Sequence of the first protein:
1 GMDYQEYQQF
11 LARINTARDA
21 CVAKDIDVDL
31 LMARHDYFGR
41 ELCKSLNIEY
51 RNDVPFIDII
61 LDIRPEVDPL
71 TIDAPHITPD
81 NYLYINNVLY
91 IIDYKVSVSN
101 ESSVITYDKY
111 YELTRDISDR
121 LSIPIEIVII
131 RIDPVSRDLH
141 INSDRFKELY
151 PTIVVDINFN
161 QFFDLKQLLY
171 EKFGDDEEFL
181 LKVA

Residue-level contacts at the interface:
Residue N100 in the second protein interacts with residue L181 in the first protein (closest heavy-atom distance 3.9 Å).
Residue S136 in the second protein is in contact with residue Q167 in the first protein (closest heavy-atom distance 3.8 Å).
Residue Y170 in the second protein is in contact with residue H140 in the first protein (closest heavy-atom distance 3.3 Å).
Residue L180 in the second protein contacts residue N142 in the first protein (closest heavy-atom distance 4.0 Å).
Residue K147 in the second protein is in contact with residue L180 in the first protein (closest heavy-atom distance 4.3 Å).
Residue N142 in the second protein interacts with residue E177 in the first protein (closest heavy-atom distance 3.2 Å).
Residue L180 in the second protein is in contact with residue I141 in the first protein (closest heavy-atom distance 3.2 Å).
Residue K147 in the second protein contacts residue G174 in the first protein (closest heavy-atom distance 4.0 Å).
Residue K182 in the second protein interacts with residue N100 in the first protein (closest heavy-atom distance 3.1 Å).
Residue S136 in the second protein interacts with residue F163 in the first protein (closest heavy-atom distance 3.8 Å).
Residue Q167 in the second protein interacts with residue S136 in the first protein (closest heavy-atom distance 3.8 Å).
Residue D175 in the second protein is in contact with residue D144 in the first protein (closest heavy-atom distance 3.7 Å).
Residue F179 in the second protein contacts residue N100 in the first protein (closest heavy-atom distance 4.1 Å).
Residue N100 in the second protein contacts residue K24 in the first protein (closest heavy-atom distance 3.6 Å).
Residue L181 in the second protein contacts residue N142 in the first protein (closest heavy-atom distance 3.7 Å).
Residue S103 in the second protein contacts residue L181 in the first protein (closest heavy-atom distance 4.3 Å).
Residue K24 in the second protein contacts residue N100 in the first protein (closest heavy-atom distance 3.5 Å).
Residue Y170 in the second protein contacts residue R131 in the first protein (closest heavy-atom distance 3.8 Å).
Residue D144 in the second protein contacts residue E177 in the first protein (closest heavy-atom distance 3.9 Å).
Residue D133 in the second protein is in contact with residue K166 in the first protein (closest heavy-atom distance 3.3 Å).
Residue D175 in the second protein is in contact with residue K147 in the first protein (closest heavy-atom distance 3.2 Å).
Residue L180 in the second protein contacts residue H140 in the first protein (closest heavy-atom distance 4.4 Å).
Residue E177 in the second protein interacts with residue D144 in the first protein (closest heavy-atom distance 3.8 Å).
Residue S143 in the second protein is in contact with residue E177 in the first protein (closest heavy-atom distance 4.1 Å).
Residue I141 in the second protein is in contact with residue L180 in the first protein (closest heavy-atom distance 3.1 Å).
Residue K147 in the second protein contacts residue D175 in the first protein (closest heavy-atom distance 3.0 Å).
Residue V104 in the second protein is in contact with residue V183 in the first protein (closest heavy-atom distance 3.4 Å).
Residue N100 in the second protein contacts residue L180 in the first protein (closest heavy-atom distance 2.8 Å).
Residue H140 in the second protein is in contact with residue Y170 in the first protein (closest heavy-atom distance 3.4 Å).
Residue F163 in the second protein is in contact with residue S136 in the first protein (closest heavy-atom distance 3.7 Å).
Residue L180 in the second protein interacts with residue K147 in the first protein (closest heavy-atom distance 4.0 Å).
Residue D144 in the second protein interacts with residue D175 in the first protein (closest heavy-atom distance 3.5 Å).
Residue V104 in the second protein is in contact with residue K182 in the first protein (closest heavy-atom distance 4.5 Å).
Residue V135 in the second protein is in contact with residue V135 in the first protein (closest heavy-atom distance 3.5 Å).
Residue E177 in the second protein is in contact with residue Y107 in the first protein (closest heavy-atom distance 4.3 Å).
Residue G174 in the second protein contacts residue K147 in the first protein (closest heavy-atom distance 3.7 Å).
Residue E177 in the second protein interacts with residue S143 in the first protein (closest heavy-atom distance 4.0 Å).
Residue Q167 in the second protein contacts residue D138 in the first protein (closest heavy-atom distance 2.5 Å).
Residue N100 in the second protein contacts residue K182 in the first protein (closest heavy-atom distance 2.9 Å).
Residue N100 in the second protein is in contact with residue F179 in the first protein (closest heavy-atom distance 3.9 Å).
Residue H140 in the second protein contacts residue L180 in the first protein (closest heavy-atom distance 4.1 Å).
Residue Y107 in the second protein contacts residue L181 in the first protein (closest heavy-atom distance 3.5 Å).
Residue V135 in the second protein is in contact with residue F163 in the first protein (closest heavy-atom distance 3.7 Å).
Residue E177 in the second protein contacts residue N142 in the first protein (closest heavy-atom distance 3.3 Å).
Residue V104 in the second protein contacts residue L181 in the first protein (closest heavy-atom distance 3.5 Å).
Residue Y107 in the second protein interacts with residue E177 in the first protein (closest heavy-atom distance 4.0 Å).
Residue K166 in the second protein interacts with residue V98 in the first protein (closest heavy-atom distance 2.9 Å).
Residue N142 in the second protein is in contact with residue L181 in the first protein (closest heavy-atom distance 3.8 Å).
Residue L180 in the second protein interacts with residue N100 in the first protein (closest heavy-atom distance 3.0 Å).
Residue V98 in the second protein interacts with residue K166 in the first protein (closest heavy-atom distance 3.0 Å).
Residue R131 in the second protein interacts with residue Y170 in the first protein (closest heavy-atom distance 3.4 Å).
Residue N142 in the second protein contacts residue L180 in the first protein (closest heavy-atom distance 3.8 Å).
Residue F163 in the second protein interacts with residue V135 in the first protein (closest heavy-atom distance 4.0 Å).
Residue K166 in the second protein contacts residue D133 in the first protein (closest heavy-atom distance 3.6 Å).
Residue L181 in the second protein interacts with residue S103 in the first protein (closest heavy-atom distance 4.3 Å).
Residue D138 in the second protein interacts with residue Q167 in the first protein (closest heavy-atom distance 3.6 Å).
Residue V183 in the second protein contacts residue V104 in the first protein (closest heavy-atom distance 4.0 Å).
Residue L181 in the second protein is in contact with residue V104 in the first protein (closest heavy-atom distance 3.3 Å).
Residue L181 in the second protein contacts residue N100 in the first protein (closest heavy-atom distance 3.9 Å).
Residue L181 in the second protein contacts residue Y107 in the first protein (closest heavy-atom distance 3.6 Å).

Sequence of the second protein:
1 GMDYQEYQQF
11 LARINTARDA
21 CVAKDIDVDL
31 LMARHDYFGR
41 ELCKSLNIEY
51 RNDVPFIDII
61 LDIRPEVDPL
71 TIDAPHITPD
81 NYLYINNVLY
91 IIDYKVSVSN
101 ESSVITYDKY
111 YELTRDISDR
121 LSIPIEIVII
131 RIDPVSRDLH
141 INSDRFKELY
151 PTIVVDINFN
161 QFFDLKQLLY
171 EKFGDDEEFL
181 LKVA

These two protein chains interact to form a complex.